Sequence of chain A:
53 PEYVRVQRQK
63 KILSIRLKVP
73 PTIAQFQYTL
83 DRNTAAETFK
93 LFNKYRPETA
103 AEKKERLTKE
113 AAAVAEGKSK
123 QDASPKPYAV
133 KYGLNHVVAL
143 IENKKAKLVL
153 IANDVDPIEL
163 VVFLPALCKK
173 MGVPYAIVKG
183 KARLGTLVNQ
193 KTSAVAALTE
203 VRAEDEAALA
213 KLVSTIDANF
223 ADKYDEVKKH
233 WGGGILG

Residue-level contacts at the interface:
Residue D124 in chain A contacts residue L205 in chain B (closest heavy-atom distance 3.5 Å).
Residue D124 in chain A contacts residue W184 in chain B (closest heavy-atom distance 4.7 Å).
Residue S121 in chain A contacts residue K187 in chain B (closest heavy-atom distance 4.5 Å).
Residue S121 in chain A is in contact with residue E183 in chain B (closest heavy-atom distance 4.8 Å).
Residue A125 in chain A is in contact with residue I207 in chain B (closest heavy-atom distance 4.9 Å).
Residue D124 in chain A contacts residue I207 in chain B (closest heavy-atom distance 3.5 Å).
Residue V116 in chain A interacts with residue R180 in chain B (closest heavy-atom distance 4.0 Å).
Residue D124 in chain A interacts with residue R180 in chain B (closest heavy-atom distance 4.9 Å).

Sequence of chain B:
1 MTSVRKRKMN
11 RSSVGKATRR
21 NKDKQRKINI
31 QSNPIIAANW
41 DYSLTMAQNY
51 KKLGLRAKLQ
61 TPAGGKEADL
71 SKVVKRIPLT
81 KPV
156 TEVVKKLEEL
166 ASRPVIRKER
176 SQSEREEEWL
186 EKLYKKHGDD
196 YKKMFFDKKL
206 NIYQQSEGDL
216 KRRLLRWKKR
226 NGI

The following describes two proteins that form a bound complex.